Sequence of chain B:
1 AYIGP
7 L

Interface contacts:
Residue V95 in chain A contacts residue G4 in chain B (closest heavy-atom distance 3.3 Å).
Residue C146 in chain A is in contact with residue P5 in chain B (closest heavy-atom distance 4.2 Å).
Residue H137 in chain A is in contact with residue Y2 in chain B (closest heavy-atom distance 3.7 Å).
Residue S96 in chain A is in contact with residue I3 in chain B (closest heavy-atom distance 3.6 Å).
Residue R34 in chain A is in contact with residue I3 in chain B (closest heavy-atom distance 3.3 Å).
Residue E93 in chain A interacts with residue P5 in chain B (closest heavy-atom distance 4.2 Å).
Residue P100 in chain A contacts residue A1 in chain B (closest heavy-atom distance 4.0 Å).
Residue K150 in chain A interacts with residue L7 in chain B (closest heavy-atom distance 3.6 Å).
Residue F97 in chain A contacts residue A1 in chain B (closest heavy-atom distance 3.9 Å).
Residue F97 in chain A interacts with residue I3 in chain B (closest heavy-atom distance 4.2 Å).
Residue L147 in chain A interacts with residue P5 in chain B (closest heavy-atom distance 4.0 Å).
Residue M36 in chain A interacts with residue A1 in chain B (closest heavy-atom distance 4.8 Å).
Residue F97 in chain A contacts residue Y2 in chain B (closest heavy-atom distance 3.1 Å).
Residue G140 in chain A contacts residue Y2 in chain B (closest heavy-atom distance 3.7 Å).
Residue S96 in chain A is in contact with residue G4 in chain B (closest heavy-atom distance 2.6 Å).
Residue F97 in chain A is in contact with residue G4 in chain B (closest heavy-atom distance 3.9 Å).
Residue A99 in chain A interacts with residue Y2 in chain B (closest heavy-atom distance 4.9 Å).
Residue S96 in chain A interacts with residue P5 in chain B (closest heavy-atom distance 4.9 Å).
Residue C98 in chain A interacts with residue A1 in chain B (closest heavy-atom distance 3.2 Å).
Residue E93 in chain A contacts residue L7 in chain B (closest heavy-atom distance 4.5 Å).
Residue V95 in chain A interacts with residue P5 in chain B (closest heavy-atom distance 3.2 Å).
Residue F143 in chain A contacts residue Y2 in chain B (closest heavy-atom distance 4.0 Å).
Residue C98 in chain A interacts with residue Y2 in chain B (closest heavy-atom distance 3.0 Å).
Residue S136 in chain A contacts residue Y2 in chain B (closest heavy-atom distance 3.4 Å).
Residue S136 in chain A interacts with residue A1 in chain B (closest heavy-atom distance 3.4 Å).
Residue F143 in chain A interacts with residue G4 in chain B (closest heavy-atom distance 3.4 Å).
Residue F143 in chain A interacts with residue I3 in chain B (closest heavy-atom distance 3.7 Å).
Residue A99 in chain A contacts residue A1 in chain B (closest heavy-atom distance 4.4 Å).
Residue I92 in chain A contacts residue P5 in chain B (closest heavy-atom distance 3.2 Å).
Residue S96 in chain A contacts residue Y2 in chain B (closest heavy-atom distance 4.9 Å).
Residue F143 in chain A interacts with residue P5 in chain B (closest heavy-atom distance 3.7 Å).

Sequence of chain A:
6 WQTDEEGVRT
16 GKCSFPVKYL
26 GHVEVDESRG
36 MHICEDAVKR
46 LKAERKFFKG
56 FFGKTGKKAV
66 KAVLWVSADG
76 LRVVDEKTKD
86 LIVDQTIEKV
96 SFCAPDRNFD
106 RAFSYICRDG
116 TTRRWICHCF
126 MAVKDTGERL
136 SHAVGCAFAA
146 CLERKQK

These two protein chains interact to form a complex.